Sequence of the second protein:
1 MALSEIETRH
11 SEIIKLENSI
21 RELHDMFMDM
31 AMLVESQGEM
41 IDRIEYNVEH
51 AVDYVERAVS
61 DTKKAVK

Sequence of the first protein:
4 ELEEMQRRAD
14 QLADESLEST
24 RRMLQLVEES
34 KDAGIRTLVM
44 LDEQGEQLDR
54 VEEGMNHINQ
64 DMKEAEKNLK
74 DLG

These two protein chains interact to form a complex.

Residue-level contacts at the interface:
Residue E67 in the first protein contacts residue K63 in the second protein (closest heavy-atom distance 3.5 Å).
Residue E32 in the first protein interacts with residue H24 in the second protein (closest heavy-atom distance 3.0 Å).
Residue T40 in the first protein contacts residue A31 in the second protein (closest heavy-atom distance 3.4 Å).
Residue R39 in the first protein contacts residue E35 in the second protein (closest heavy-atom distance 3.6 Å).
Residue I61 in the first protein is in contact with residue V52 in the second protein (closest heavy-atom distance 3.6 Å).
Residue Q47 in the first protein is in contact with residue G38 in the second protein (closest heavy-atom distance 3.3 Å).
Residue M43 in the first protein contacts residue A31 in the second protein (closest heavy-atom distance 3.9 Å).
Residue L15 in the first protein interacts with residue H10 in the second protein (closest heavy-atom distance 3.9 Å).
Residue S33 in the first protein contacts residue F27 in the second protein (closest heavy-atom distance 3.7 Å).
Residue S22 in the first protein contacts residue I13 in the second protein (closest heavy-atom distance 3.7 Å).
Residue D64 in the first protein interacts with residue E56 in the second protein (closest heavy-atom distance 3.3 Å).
Residue L29 in the first protein interacts with residue R21 in the second protein (closest heavy-atom distance 4.0 Å).
Residue T40 in the first protein interacts with residue V34 in the second protein (closest heavy-atom distance 4.0 Å).
Residue L51 in the first protein contacts residue I41 in the second protein (closest heavy-atom distance 4.0 Å).
Residue R39 in the first protein contacts residue A31 in the second protein (closest heavy-atom distance 3.4 Å).
Residue A68 in the first protein contacts residue V59 in the second protein (closest heavy-atom distance 3.7 Å).
Residue M26 in the first protein contacts residue I13 in the second protein (closest heavy-atom distance 3.1 Å).
Residue N71 in the first protein is in contact with residue V66 in the second protein (closest heavy-atom distance 3.3 Å).
Residue A36 in the first protein interacts with residue M28 in the second protein (closest heavy-atom distance 4.0 Å).
Residue L15 in the first protein is in contact with residue I6 in the second protein (closest heavy-atom distance 3.6 Å).
Residue M26 in the first protein contacts residue I20 in the second protein (closest heavy-atom distance 4.2 Å).
Residue R53 in the first protein contacts residue E45 in the second protein (closest heavy-atom distance 3.0 Å).
Residue T40 in the first protein interacts with residue M30 in the second protein (closest heavy-atom distance 3.6 Å).
Residue L29 in the first protein contacts residue I20 in the second protein (closest heavy-atom distance 3.7 Å).
Residue M43 in the first protein contacts residue V34 in the second protein (closest heavy-atom distance 3.6 Å).
Residue Q50 in the first protein contacts residue E45 in the second protein (closest heavy-atom distance 3.6 Å).
Residue L44 in the first protein interacts with residue V34 in the second protein (closest heavy-atom distance 4.0 Å).
Residue R11 in the first protein contacts residue L3 in the second protein (closest heavy-atom distance 4.1 Å).
Residue Q47 in the first protein is in contact with residue I41 in the second protein (closest heavy-atom distance 3.8 Å).
Residue D74 in the first protein contacts residue V66 in the second protein (closest heavy-atom distance 4.0 Å).
Residue M26 in the first protein interacts with residue L16 in the second protein (closest heavy-atom distance 3.7 Å).
Residue V30 in the first protein is in contact with residue I20 in the second protein (closest heavy-atom distance 3.6 Å).
Residue D64 in the first protein contacts residue V55 in the second protein (closest heavy-atom distance 3.6 Å).
Residue V54 in the first protein contacts residue E45 in the second protein (closest heavy-atom distance 4.1 Å).
Residue G37 in the first protein contacts residue F27 in the second protein (closest heavy-atom distance 3.9 Å).
Residue Q50 in the first protein contacts residue D42 in the second protein (closest heavy-atom distance 3.2 Å).
Residue R11 in the first protein interacts with residue E7 in the second protein (closest heavy-atom distance 3.8 Å).
Residue A12 in the first protein interacts with residue I6 in the second protein (closest heavy-atom distance 3.8 Å).
Residue E18 in the first protein is in contact with residue H10 in the second protein (closest heavy-atom distance 3.0 Å).
Residue H60 in the first protein is in contact with residue V52 in the second protein (closest heavy-atom distance 3.4 Å).
Residue D64 in the first protein is in contact with residue V59 in the second protein (closest heavy-atom distance 3.2 Å).
Residue L15 in the first protein interacts with residue E7 in the second protein (closest heavy-atom distance 3.2 Å).
Residue M8 in the first protein is in contact with residue L3 in the second protein (closest heavy-atom distance 3.5 Å).
Residue Q47 in the first protein is in contact with residue V34 in the second protein (closest heavy-atom distance 2.6 Å).
Residue L29 in the first protein contacts residue H24 in the second protein (closest heavy-atom distance 4.0 Å).
Residue G57 in the first protein contacts residue V52 in the second protein (closest heavy-atom distance 4.0 Å).
Residue M65 in the first protein is in contact with residue V55 in the second protein (closest heavy-atom distance 3.9 Å).
Residue N71 in the first protein contacts residue K63 in the second protein (closest heavy-atom distance 3.8 Å).
Residue M43 in the first protein interacts with residue E35 in the second protein (closest heavy-atom distance 3.6 Å).
Residue S19 in the first protein is in contact with residue I13 in the second protein (closest heavy-atom distance 3.6 Å).
Residue M26 in the first protein is in contact with residue E17 in the second protein (closest heavy-atom distance 3.7 Å).
Residue S19 in the first protein is in contact with residue H10 in the second protein (closest heavy-atom distance 4.1 Å).
Residue N71 in the first protein interacts with residue T62 in the second protein (closest heavy-atom distance 4.1 Å).
Residue A36 in the first protein is in contact with residue A31 in the second protein (closest heavy-atom distance 4.2 Å).
Residue S33 in the first protein is in contact with residue H24 in the second protein (closest heavy-atom distance 3.2 Å).
Residue R25 in the first protein contacts residue E17 in the second protein (closest heavy-atom distance 2.8 Å).
Residue H60 in the first protein contacts residue E56 in the second protein (closest heavy-atom distance 2.7 Å).
Residue M58 in the first protein is in contact with residue V48 in the second protein (closest heavy-atom distance 3.6 Å).
Residue S22 in the first protein interacts with residue E17 in the second protein (closest heavy-atom distance 2.4 Å).
Residue Q50 in the first protein interacts with residue I41 in the second protein (closest heavy-atom distance 3.3 Å).